Residue-level contacts at the interface:
Residue K325 in protein 2 interacts with residue E46 in protein 1 (closest heavy-atom distance 2.2 Å).
Residue L276 in protein 2 contacts residue L225 in protein 1 (closest heavy-atom distance 1.1 Å).
Residue A322 in protein 2 is in contact with residue Y49 in protein 1 (closest heavy-atom distance 2.6 Å).
Residue K275 in protein 2 interacts with residue D219 in protein 1 (closest heavy-atom distance 1.5 Å).
Residue Q278 in protein 2 is in contact with residue D219 in protein 1 (closest heavy-atom distance 2.5 Å).
Residue I328 in protein 2 contacts residue D47 in protein 1 (closest heavy-atom distance 2.9 Å).
Residue D277 in protein 2 is in contact with residue L225 in protein 1 (closest heavy-atom distance 2.5 Å).
Residue Y300 in protein 2 is in contact with residue L225 in protein 1 (closest heavy-atom distance 2.2 Å).
Residue Y326 in protein 2 interacts with residue G48 in protein 1 (closest heavy-atom distance 2.5 Å).
Residue D280 in protein 2 interacts with residue I226 in protein 1 (closest heavy-atom distance 2.9 Å).
Residue A322 in protein 2 contacts residue D47 in protein 1 (closest heavy-atom distance 1.2 Å).
Residue L276 in protein 2 is in contact with residue N224 in protein 1 (closest heavy-atom distance 1.6 Å).
Residue Q278 in protein 2 interacts with residue T218 in protein 1 (closest heavy-atom distance 1.7 Å).
Residue Q278 in protein 2 interacts with residue L217 in protein 1 (closest heavy-atom distance 2.6 Å).
Residue V321 in protein 2 contacts residue G48 in protein 1 (closest heavy-atom distance 0.1 Å).
Residue N171 in protein 2 interacts with residue K39 in protein 1 (closest heavy-atom distance 1.4 Å).
Residue V323 in protein 2 is in contact with residue I50 in protein 1 (closest heavy-atom distance 1.0 Å).
Residue K320 in protein 2 contacts residue I50 in protein 1 (closest heavy-atom distance 2.4 Å).
Residue K275 in protein 2 interacts with residue N224 in protein 1 (closest heavy-atom distance 2.0 Å).
Residue A324 in protein 2 is in contact with residue G48 in protein 1 (closest heavy-atom distance 1.8 Å).
Residue C192 in protein 2 is in contact with residue T79 in protein 1 (closest heavy-atom distance 1.1 Å).
Residue V323 in protein 2 contacts residue Y49 in protein 1 (closest heavy-atom distance 0.9 Å).
Residue Y300 in protein 2 is in contact with residue T227 in protein 1 (closest heavy-atom distance 0.5 Å).
Residue K320 in protein 2 contacts residue G48 in protein 1 (closest heavy-atom distance 3.1 Å).
Residue P301 in protein 2 contacts residue N228 in protein 1 (closest heavy-atom distance 1.5 Å).
Residue D277 in protein 2 is in contact with residue N221 in protein 1 (closest heavy-atom distance 3.0 Å).
Residue D277 in protein 2 interacts with residue N224 in protein 1 (closest heavy-atom distance 0.5 Å).
Residue Y326 in protein 2 contacts residue D47 in protein 1 (closest heavy-atom distance 0.4 Å).
Residue K170 in protein 2 is in contact with residue T79 in protein 1 (closest heavy-atom distance 2.9 Å).
Residue N303 in protein 2 is in contact with residue I226 in protein 1 (closest heavy-atom distance 0.9 Å).
Residue L276 in protein 2 is in contact with residue D219 in protein 1 (closest heavy-atom distance 2.3 Å).
Residue P301 in protein 2 interacts with residue L225 in protein 1 (closest heavy-atom distance 2.8 Å).
Residue V321 in protein 2 interacts with residue Y49 in protein 1 (closest heavy-atom distance 2.1 Å).
Residue E7 in protein 2 is in contact with residue D47 in protein 1 (closest heavy-atom distance 2.0 Å).
Residue Q278 in protein 2 contacts residue N224 in protein 1 (closest heavy-atom distance 2.7 Å).
Residue K325 in protein 2 contacts residue D47 in protein 1 (closest heavy-atom distance 1.7 Å).
Residue K170 in protein 2 contacts residue E78 in protein 1 (closest heavy-atom distance 2.9 Å).
Residue K275 in protein 2 contacts residue T218 in protein 1 (closest heavy-atom distance 1.1 Å).
Residue N168 in protein 2 interacts with residue Q71 in protein 1 (closest heavy-atom distance 1.7 Å).
Residue D277 in protein 2 is in contact with residue S233 in protein 1 (closest heavy-atom distance 1.9 Å).
Residue K325 in protein 2 contacts residue Y49 in protein 1 (closest heavy-atom distance 3.0 Å).
Residue P301 in protein 2 contacts residue T227 in protein 1 (closest heavy-atom distance 0.8 Å).
Residue A324 in protein 2 interacts with residue E46 in protein 1 (closest heavy-atom distance 0.7 Å).
Residue N302 in protein 2 is in contact with residue I226 in protein 1 (closest heavy-atom distance 0.7 Å).
Residue F163 in protein 2 interacts with residue S76 in protein 1 (closest heavy-atom distance 2.8 Å).
Residue K170 in protein 2 interacts with residue K41 in protein 1 (closest heavy-atom distance 0.6 Å).
Residue A324 in protein 2 interacts with residue D47 in protein 1 (closest heavy-atom distance 0.9 Å).
Residue D277 in protein 2 is in contact with residue D219 in protein 1 (closest heavy-atom distance 1.1 Å).
Residue C327 in protein 2 interacts with residue D47 in protein 1 (closest heavy-atom distance 1.6 Å).
Residue V323 in protein 2 is in contact with residue E46 in protein 1 (closest heavy-atom distance 2.6 Å).
Residue V323 in protein 2 interacts with residue D47 in protein 1 (closest heavy-atom distance 2.0 Å).
Residue F274 in protein 2 interacts with residue T218 in protein 1 (closest heavy-atom distance 3.0 Å).
Residue V323 in protein 2 is in contact with residue G48 in protein 1 (closest heavy-atom distance 2.6 Å).
Residue A324 in protein 2 interacts with residue Y49 in protein 1 (closest heavy-atom distance 1.4 Å).
Residue K325 in protein 2 is in contact with residue G48 in protein 1 (closest heavy-atom distance 0.7 Å).
Residue P301 in protein 2 is in contact with residue E229 in protein 1 (closest heavy-atom distance 2.3 Å).
Residue P301 in protein 2 interacts with residue I226 in protein 1 (closest heavy-atom distance 0.4 Å).
Residue D277 in protein 2 contacts residue G223 in protein 1 (closest heavy-atom distance 2.3 Å).
Residue K320 in protein 2 is in contact with residue Y49 in protein 1 (closest heavy-atom distance 1.2 Å).
Residue A322 in protein 2 is in contact with residue G48 in protein 1 (closest heavy-atom distance 1.3 Å).

The following describes two proteins that form a bound complex.

Sequence of protein 2:
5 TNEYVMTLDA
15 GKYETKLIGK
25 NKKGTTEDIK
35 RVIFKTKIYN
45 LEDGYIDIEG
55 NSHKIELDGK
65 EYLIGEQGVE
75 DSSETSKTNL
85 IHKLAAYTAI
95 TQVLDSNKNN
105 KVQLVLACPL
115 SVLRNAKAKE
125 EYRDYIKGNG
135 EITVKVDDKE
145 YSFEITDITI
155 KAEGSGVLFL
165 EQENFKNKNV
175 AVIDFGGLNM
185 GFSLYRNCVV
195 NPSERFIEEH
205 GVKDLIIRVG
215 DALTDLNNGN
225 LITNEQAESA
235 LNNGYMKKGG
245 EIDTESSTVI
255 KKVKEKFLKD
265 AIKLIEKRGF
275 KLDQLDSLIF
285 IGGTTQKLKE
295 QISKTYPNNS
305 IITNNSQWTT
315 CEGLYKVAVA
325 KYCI

Sequence of protein 1:
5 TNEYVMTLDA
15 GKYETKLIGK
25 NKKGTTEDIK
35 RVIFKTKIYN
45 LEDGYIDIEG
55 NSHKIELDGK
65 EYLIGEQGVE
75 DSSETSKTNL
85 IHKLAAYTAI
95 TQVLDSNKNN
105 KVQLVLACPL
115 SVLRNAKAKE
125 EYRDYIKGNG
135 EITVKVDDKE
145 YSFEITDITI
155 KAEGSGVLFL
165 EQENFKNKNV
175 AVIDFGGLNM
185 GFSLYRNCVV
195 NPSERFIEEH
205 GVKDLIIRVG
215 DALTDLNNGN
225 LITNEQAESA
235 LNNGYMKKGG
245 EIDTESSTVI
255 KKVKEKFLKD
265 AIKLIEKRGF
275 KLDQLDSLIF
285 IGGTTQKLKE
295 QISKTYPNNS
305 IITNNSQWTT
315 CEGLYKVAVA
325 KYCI